The following describes two proteins that form a bound complex.

Sequence of the second protein:
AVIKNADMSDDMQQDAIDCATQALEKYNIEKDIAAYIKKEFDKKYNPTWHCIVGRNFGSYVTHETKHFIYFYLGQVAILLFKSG

Sequence of the first protein:
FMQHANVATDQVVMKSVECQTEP

Residue-level contacts at the interface:
Residue Y83 in the second protein interacts with residue A13 in the first protein (closest heavy-atom distance 4.9 Å).
Residue Y71 in the second protein contacts residue A10 in the first protein (closest heavy-atom distance 3.4 Å).
Residue T73 in the second protein is in contact with residue M7 in the first protein (closest heavy-atom distance 3.6 Å).
Residue H74 in the second protein interacts with residue A10 in the first protein (closest heavy-atom distance 3.9 Å).
Residue V72 in the second protein is in contact with residue A10 in the first protein (closest heavy-atom distance 2.8 Å).
Residue L90 in the second protein is in contact with residue V12 in the first protein (closest heavy-atom distance 4.2 Å).
Residue F68 in the second protein contacts residue T14 in the first protein (closest heavy-atom distance 3.1 Å).
Residue H74 in the second protein interacts with residue M7 in the first protein (closest heavy-atom distance 3.6 Å).
Residue S70 in the second protein is in contact with residue N11 in the first protein (closest heavy-atom distance 2.7 Å).
Residue T73 in the second protein contacts residue H9 in the first protein (closest heavy-atom distance 2.8 Å).
Residue Y81 in the second protein contacts residue T14 in the first protein (closest heavy-atom distance 3.3 Å).
Residue S70 in the second protein contacts residue A13 in the first protein (closest heavy-atom distance 4.7 Å).
Residue G65 in the second protein contacts residue T14 in the first protein (closest heavy-atom distance 4.2 Å).
Residue Y81 in the second protein interacts with residue A13 in the first protein (closest heavy-atom distance 3.0 Å).
Residue H74 in the second protein is in contact with residue H9 in the first protein (closest heavy-atom distance 4.6 Å).
Residue G69 in the second protein is in contact with residue A13 in the first protein (closest heavy-atom distance 3.8 Å).
Residue F68 in the second protein contacts residue A13 in the first protein (closest heavy-atom distance 3.5 Å).
Residue A88 in the second protein contacts residue T14 in the first protein (closest heavy-atom distance 4.0 Å).
Residue Y81 in the second protein contacts residue D15 in the first protein (closest heavy-atom distance 4.6 Å).
Residue Y71 in the second protein is in contact with residue N11 in the first protein (closest heavy-atom distance 3.3 Å).
Residue H74 in the second protein is in contact with residue F6 in the first protein (closest heavy-atom distance 4.5 Å).
Residue N67 in the second protein contacts residue T14 in the first protein (closest heavy-atom distance 3.4 Å).
Residue Y81 in the second protein interacts with residue V12 in the first protein (closest heavy-atom distance 3.7 Å).
Residue K93 in the second protein contacts residue M7 in the first protein (closest heavy-atom distance 4.9 Å).
Residue Y83 in the second protein is in contact with residue D15 in the first protein (closest heavy-atom distance 2.8 Å).
Residue E75 in the second protein is in contact with residue M7 in the first protein (closest heavy-atom distance 3.8 Å).
Residue V72 in the second protein interacts with residue H9 in the first protein (closest heavy-atom distance 3.5 Å).
Residue F68 in the second protein is in contact with residue V12 in the first protein (closest heavy-atom distance 4.8 Å).
Residue G69 in the second protein contacts residue V12 in the first protein (closest heavy-atom distance 3.9 Å).
Residue S70 in the second protein interacts with residue A10 in the first protein (closest heavy-atom distance 3.9 Å).
Residue Y83 in the second protein contacts residue T14 in the first protein (closest heavy-atom distance 3.3 Å).
Residue S70 in the second protein contacts residue V12 in the first protein (closest heavy-atom distance 2.8 Å).
Residue T73 in the second protein contacts residue A10 in the first protein (closest heavy-atom distance 4.9 Å).
Residue H74 in the second protein interacts with residue Q8 in the first protein (closest heavy-atom distance 2.8 Å).
Residue T76 in the second protein interacts with residue F6 in the first protein (closest heavy-atom distance 3.7 Å).
Residue D18 in the second protein is in contact with residue Q8 in the first protein (closest heavy-atom distance 4.9 Å).
Residue V72 in the second protein interacts with residue Q8 in the first protein (closest heavy-atom distance 4.0 Å).
Residue S94 in the second protein is in contact with residue M7 in the first protein (closest heavy-atom distance 3.8 Å).
Residue E75 in the second protein interacts with residue F6 in the first protein (closest heavy-atom distance 4.5 Å).
Residue R66 in the second protein is in contact with residue T14 in the first protein (closest heavy-atom distance 3.1 Å).
Residue N16 in the second protein interacts with residue V12 in the first protein (closest heavy-atom distance 3.3 Å).
Residue F79 in the second protein interacts with residue V12 in the first protein (closest heavy-atom distance 4.0 Å).
Residue T73 in the second protein is in contact with residue Q8 in the first protein (closest heavy-atom distance 3.3 Å).
Residue T76 in the second protein interacts with residue Q8 in the first protein (closest heavy-atom distance 4.9 Å).
Residue F79 in the second protein is in contact with residue A10 in the first protein (closest heavy-atom distance 3.6 Å).
Residue Y71 in the second protein interacts with residue H9 in the first protein (closest heavy-atom distance 3.7 Å).